Sequence of chain A:
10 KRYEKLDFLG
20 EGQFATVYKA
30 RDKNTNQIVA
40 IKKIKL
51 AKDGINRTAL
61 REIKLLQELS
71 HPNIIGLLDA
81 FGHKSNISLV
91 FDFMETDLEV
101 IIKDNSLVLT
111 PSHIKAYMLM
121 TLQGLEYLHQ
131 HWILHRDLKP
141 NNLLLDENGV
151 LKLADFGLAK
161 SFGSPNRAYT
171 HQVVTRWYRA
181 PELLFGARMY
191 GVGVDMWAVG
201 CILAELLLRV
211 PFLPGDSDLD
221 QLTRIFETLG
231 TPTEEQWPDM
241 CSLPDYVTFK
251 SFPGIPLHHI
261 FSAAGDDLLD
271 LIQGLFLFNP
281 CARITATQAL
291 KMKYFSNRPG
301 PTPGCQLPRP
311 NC

Sequence of chain B:
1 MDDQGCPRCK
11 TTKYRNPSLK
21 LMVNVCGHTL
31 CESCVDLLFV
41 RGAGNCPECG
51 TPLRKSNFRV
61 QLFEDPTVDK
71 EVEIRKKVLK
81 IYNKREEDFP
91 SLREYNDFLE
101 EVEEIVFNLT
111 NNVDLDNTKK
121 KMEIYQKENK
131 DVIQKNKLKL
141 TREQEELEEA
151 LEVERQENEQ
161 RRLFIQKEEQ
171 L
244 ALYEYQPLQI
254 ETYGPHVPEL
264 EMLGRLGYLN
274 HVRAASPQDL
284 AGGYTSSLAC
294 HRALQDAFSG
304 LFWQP

Interface contacts:
Residue Y190 in chain A interacts with residue G286 in chain B (closest heavy-atom distance 3.7 Å).
Residue K291 in chain A is in contact with residue Y248 in chain B (closest heavy-atom distance 3.5 Å).
Residue L119 in chain A contacts residue Y246 in chain B (closest heavy-atom distance 3.5 Å).
Residue D239 in chain A contacts residue Q281 in chain B (closest heavy-atom distance 4.3 Å).
Residue G163 in chain A is in contact with residue Y287 in chain B (closest heavy-atom distance 4.0 Å).
Residue H131 in chain A interacts with residue I253 in chain B (closest heavy-atom distance 3.6 Å).
Residue L290 in chain A is in contact with residue Y246 in chain B (closest heavy-atom distance 3.8 Å).
Residue S164 in chain A contacts residue R295 in chain B (closest heavy-atom distance 3.0 Å).
Residue L243 in chain A contacts residue Q281 in chain B (closest heavy-atom distance 3.8 Å).
Residue G163 in chain A is in contact with residue L291 in chain B (closest heavy-atom distance 4.2 Å).
Residue Q130 in chain A is in contact with residue L251 in chain B (closest heavy-atom distance 3.2 Å).
Residue M189 in chain A contacts residue D282 in chain B (closest heavy-atom distance 3.0 Å).
Residue H71 in chain A contacts residue L251 in chain B (closest heavy-atom distance 4.0 Å).
Residue F162 in chain A is in contact with residue L291 in chain B (closest heavy-atom distance 4.0 Å).
Residue D239 in chain A contacts residue L283 in chain B (closest heavy-atom distance 3.5 Å).
Residue N297 in chain A contacts residue L245 in chain B (closest heavy-atom distance 3.5 Å).
Residue D239 in chain A interacts with residue P280 in chain B (closest heavy-atom distance 2.5 Å).
Residue W237 in chain A interacts with residue A284 in chain B (closest heavy-atom distance 3.1 Å).
Residue Y127 in chain A contacts residue L251 in chain B (closest heavy-atom distance 4.1 Å).
Residue C281 in chain A is in contact with residue G286 in chain B (closest heavy-atom distance 4.1 Å).
Residue C281 in chain A interacts with residue T288 in chain B (closest heavy-atom distance 3.6 Å).
Residue R188 in chain A interacts with residue Q281 in chain B (closest heavy-atom distance 3.0 Å).
Residue G191 in chain A contacts residue Y287 in chain B (closest heavy-atom distance 4.3 Å).
Residue P280 in chain A is in contact with residue A284 in chain B (closest heavy-atom distance 3.1 Å).
Residue E126 in chain A is in contact with residue L251 in chain B (closest heavy-atom distance 4.2 Å).
Residue M189 in chain A is in contact with residue G285 in chain B (closest heavy-atom distance 3.8 Å).
Residue S296 in chain A interacts with residue L245 in chain B (closest heavy-atom distance 3.4 Å).
Residue G163 in chain A interacts with residue A292 in chain B (closest heavy-atom distance 3.7 Å).
Residue W132 in chain A is in contact with residue L291 in chain B (closest heavy-atom distance 3.1 Å).
Residue T287 in chain A is in contact with residue Y248 in chain B (closest heavy-atom distance 3.1 Å).
Residue G191 in chain A is in contact with residue G286 in chain B (closest heavy-atom distance 3.6 Å).
Residue C281 in chain A is in contact with residue L283 in chain B (closest heavy-atom distance 3.8 Å).
Residue L243 in chain A contacts residue A284 in chain B (closest heavy-atom distance 3.8 Å).
Residue Y127 in chain A interacts with residue I253 in chain B (closest heavy-atom distance 3.8 Å).
Residue G300 in chain A is in contact with residue L245 in chain B (closest heavy-atom distance 4.3 Å).
Residue D239 in chain A interacts with residue A284 in chain B (closest heavy-atom distance 3.0 Å).
Residue E126 in chain A contacts residue Y248 in chain B (closest heavy-atom distance 3.0 Å).
Residue R298 in chain A is in contact with residue L245 in chain B (closest heavy-atom distance 3.6 Å).
Residue G163 in chain A interacts with residue R295 in chain B (closest heavy-atom distance 3.2 Å).
Residue C281 in chain A is in contact with residue G285 in chain B (closest heavy-atom distance 3.5 Å).
Residue P165 in chain A contacts residue Y287 in chain B (closest heavy-atom distance 3.0 Å).
Residue P165 in chain A is in contact with residue A292 in chain B (closest heavy-atom distance 3.9 Å).
Residue P244 in chain A is in contact with residue Q281 in chain B (closest heavy-atom distance 3.6 Å).
Residue S161 in chain A contacts residue R295 in chain B (closest heavy-atom distance 3.5 Å).
Residue P301 in chain A is in contact with residue Y246 in chain B (closest heavy-atom distance 4.0 Å).
Residue P165 in chain A contacts residue R276 in chain B (closest heavy-atom distance 3.4 Å).
Residue G300 in chain A contacts residue A244 in chain B (closest heavy-atom distance 4.0 Å).
Residue Q130 in chain A is in contact with residue I253 in chain B (closest heavy-atom distance 4.1 Å).
Residue M189 in chain A interacts with residue Y287 in chain B (closest heavy-atom distance 3.4 Å).
Residue P280 in chain A is in contact with residue G286 in chain B (closest heavy-atom distance 3.6 Å).
Residue Q123 in chain A interacts with residue Y246 in chain B (closest heavy-atom distance 3.5 Å).
Residue P280 in chain A interacts with residue G285 in chain B (closest heavy-atom distance 3.5 Å).
Residue Q130 in chain A is in contact with residue P250 in chain B (closest heavy-atom distance 4.3 Å).
Residue W132 in chain A is in contact with residue R295 in chain B (closest heavy-atom distance 3.5 Å).
Residue F295 in chain A is in contact with residue Y246 in chain B (closest heavy-atom distance 3.3 Å).
Residue W132 in chain A interacts with residue H294 in chain B (closest heavy-atom distance 3.9 Å).
Residue S296 in chain A is in contact with residue Y246 in chain B (closest heavy-atom distance 3.3 Å).
Residue S242 in chain A interacts with residue Q281 in chain B (closest heavy-atom distance 3.0 Å).
Residue W132 in chain A is in contact with residue Q298 in chain B (closest heavy-atom distance 2.7 Å).
Residue L290 in chain A is in contact with residue Y248 in chain B (closest heavy-atom distance 3.6 Å).

This data describes a binding interaction between two proteins.